Sequence of protein 2:
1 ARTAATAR

Residue-level contacts at the interface:
Residue P44 in protein 1 is in contact with residue A1 in protein 2 (closest heavy-atom distance 2.8 Å).
Residue P44 in protein 1 contacts residue R2 in protein 2 (closest heavy-atom distance 5.0 Å).
Residue L23 in protein 1 is in contact with residue R2 in protein 2 (closest heavy-atom distance 3.0 Å).
Residue L21 in protein 1 interacts with residue R2 in protein 2 (closest heavy-atom distance 4.5 Å).
Residue V43 in protein 1 interacts with residue A1 in protein 2 (closest heavy-atom distance 3.8 Å).
Residue L23 in protein 1 contacts residue T3 in protein 2 (closest heavy-atom distance 3.5 Å).
Residue L23 in protein 1 is in contact with residue A7 in protein 2 (closest heavy-atom distance 3.9 Å).
Residue L22 in protein 1 interacts with residue T3 in protein 2 (closest heavy-atom distance 4.5 Å).
Residue G46 in protein 1 is in contact with residue A1 in protein 2 (closest heavy-atom distance 2.6 Å).
Residue D47 in protein 1 contacts residue A1 in protein 2 (closest heavy-atom distance 4.3 Å).
Residue L21 in protein 1 contacts residue A4 in protein 2 (closest heavy-atom distance 3.1 Å).
Residue D18 in protein 1 interacts with residue R8 in protein 2 (closest heavy-atom distance 4.9 Å).
Residue L23 in protein 1 is in contact with residue A1 in protein 2 (closest heavy-atom distance 4.5 Å).
Residue D25 in protein 1 interacts with residue A1 in protein 2 (closest heavy-atom distance 3.8 Å).
Residue W48 in protein 1 interacts with residue A1 in protein 2 (closest heavy-atom distance 4.1 Å).
Residue V43 in protein 1 is in contact with residue T3 in protein 2 (closest heavy-atom distance 3.3 Å).
Residue D18 in protein 1 contacts residue A4 in protein 2 (closest heavy-atom distance 3.5 Å).
Residue L22 in protein 1 interacts with residue A1 in protein 2 (closest heavy-atom distance 3.6 Å).
Residue D18 in protein 1 contacts residue T3 in protein 2 (closest heavy-atom distance 3.5 Å).
Residue F20 in protein 1 contacts residue T3 in protein 2 (closest heavy-atom distance 4.7 Å).
Residue L21 in protein 1 interacts with residue T3 in protein 2 (closest heavy-atom distance 3.4 Å).
Residue D18 in protein 1 is in contact with residue A5 in protein 2 (closest heavy-atom distance 3.1 Å).
Residue L23 in protein 1 contacts residue A4 in protein 2 (closest heavy-atom distance 3.8 Å).
Residue E45 in protein 1 interacts with residue A1 in protein 2 (closest heavy-atom distance 2.8 Å).
Residue V7 in protein 1 is in contact with residue A4 in protein 2 (closest heavy-atom distance 4.9 Å).
Residue V43 in protein 1 interacts with residue R2 in protein 2 (closest heavy-atom distance 4.6 Å).
Residue E19 in protein 1 is in contact with residue A5 in protein 2 (closest heavy-atom distance 3.5 Å).
Residue E19 in protein 1 is in contact with residue T3 in protein 2 (closest heavy-atom distance 3.5 Å).
Residue L22 in protein 1 interacts with residue R2 in protein 2 (closest heavy-atom distance 3.7 Å).

This data describes a binding interaction between two proteins.

Sequence of protein 1:
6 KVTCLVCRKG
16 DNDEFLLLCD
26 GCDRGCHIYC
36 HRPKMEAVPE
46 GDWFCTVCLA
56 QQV